The following describes two proteins that form a bound complex.

Residue-level contacts at the interface:
Residue E925 in protein 2 is in contact with residue M744 in protein 1 (closest heavy-atom distance 3.5 Å).
Residue K893 in protein 2 contacts residue R799 in protein 1 (closest heavy-atom distance 3.4 Å).
Residue A930 in protein 2 contacts residue D766 in protein 1 (closest heavy-atom distance 3.3 Å).
Residue R931 in protein 2 is in contact with residue E762 in protein 1 (closest heavy-atom distance 4.3 Å).
Residue S1012 in protein 2 is in contact with residue R707 in protein 1 (closest heavy-atom distance 4.1 Å).
Residue L953 in protein 2 is in contact with residue P715 in protein 1 (closest heavy-atom distance 3.8 Å).
Residue L953 in protein 2 contacts residue L719 in protein 1 (closest heavy-atom distance 3.9 Å).
Residue E925 in protein 2 is in contact with residue M768 in protein 1 (closest heavy-atom distance 4.3 Å).
Residue C981 in protein 2 interacts with residue P715 in protein 1 (closest heavy-atom distance 4.4 Å).
Residue Y889 in protein 2 is in contact with residue H795 in protein 1 (closest heavy-atom distance 4.1 Å).
Residue L953 in protein 2 interacts with residue S716 in protein 1 (closest heavy-atom distance 4.1 Å).
Residue D886 in protein 2 interacts with residue Y798 in protein 1 (closest heavy-atom distance 2.2 Å).
Residue M979 in protein 2 interacts with residue R710 in protein 1 (closest heavy-atom distance 3.8 Å).
Residue T923 in protein 2 interacts with residue M768 in protein 1 (closest heavy-atom distance 3.8 Å).
Residue L1013 in protein 2 is in contact with residue R707 in protein 1 (closest heavy-atom distance 3.3 Å).
Residue C927 in protein 2 contacts residue M744 in protein 1 (closest heavy-atom distance 3.6 Å).
Residue T958 in protein 2 interacts with residue P715 in protein 1 (closest heavy-atom distance 4.0 Å).
Residue E925 in protein 2 is in contact with residue M767 in protein 1 (closest heavy-atom distance 3.3 Å).
Residue Y889 in protein 2 is in contact with residue Y798 in protein 1 (closest heavy-atom distance 3.2 Å).
Residue R931 in protein 2 is in contact with residue M739 in protein 1 (closest heavy-atom distance 3.8 Å).
Residue G982 in protein 2 contacts residue R710 in protein 1 (closest heavy-atom distance 3.4 Å).
Residue K1005 in protein 2 interacts with residue R710 in protein 1 (closest heavy-atom distance 3.9 Å).
Residue A980 in protein 2 interacts with residue L719 in protein 1 (closest heavy-atom distance 3.9 Å).
Residue K1005 in protein 2 contacts residue E722 in protein 1 (closest heavy-atom distance 4.1 Å).
Residue R890 in protein 2 is in contact with residue Y798 in protein 1 (closest heavy-atom distance 3.4 Å).
Residue L1013 in protein 2 is in contact with residue S680 in protein 1 (closest heavy-atom distance 3.9 Å).
Residue C927 in protein 2 contacts residue D766 in protein 1 (closest heavy-atom distance 4.4 Å).
Residue A980 in protein 2 contacts residue R710 in protein 1 (closest heavy-atom distance 4.2 Å).
Residue R890 in protein 2 is in contact with residue R799 in protein 1 (closest heavy-atom distance 3.6 Å).
Residue S1012 in protein 2 interacts with residue E703 in protein 1 (closest heavy-atom distance 4.1 Å).
Residue R934 in protein 2 interacts with residue E762 in protein 1 (closest heavy-atom distance 3.8 Å).
Residue E887 in protein 2 contacts residue Y798 in protein 1 (closest heavy-atom distance 4.2 Å).
Residue V928 in protein 2 is in contact with residue L717 in protein 1 (closest heavy-atom distance 4.2 Å).
Residue V928 in protein 2 contacts residue I740 in protein 1 (closest heavy-atom distance 4.2 Å).
Residue G954 in protein 2 is in contact with residue S716 in protein 1 (closest heavy-atom distance 4.1 Å).
Residue C981 in protein 2 interacts with residue S713 in protein 1 (closest heavy-atom distance 4.5 Å).
Residue Q1014 in protein 2 contacts residue R660 in protein 1 (closest heavy-atom distance 4.2 Å).
Residue Y889 in protein 2 contacts residue R799 in protein 1 (closest heavy-atom distance 3.7 Å).
Residue D976 in protein 2 interacts with residue L719 in protein 1 (closest heavy-atom distance 4.1 Å).
Residue R934 in protein 2 is in contact with residue D766 in protein 1 (closest heavy-atom distance 2.4 Å).
Residue S1012 in protein 2 interacts with residue R677 in protein 1 (closest heavy-atom distance 3.9 Å).
Residue A922 in protein 2 is in contact with residue M768 in protein 1 (closest heavy-atom distance 3.2 Å).
Residue C927 in protein 2 is in contact with residue M763 in protein 1 (closest heavy-atom distance 4.2 Å).
Residue R931 in protein 2 is in contact with residue D766 in protein 1 (closest heavy-atom distance 3.9 Å).
Residue F984 in protein 2 contacts residue R710 in protein 1 (closest heavy-atom distance 4.2 Å).
Residue L1013 in protein 2 interacts with residue N681 in protein 1 (closest heavy-atom distance 2.8 Å).
Residue C927 in protein 2 contacts residue M739 in protein 1 (closest heavy-atom distance 3.9 Å).
Residue R931 in protein 2 is in contact with residue H736 in protein 1 (closest heavy-atom distance 3.7 Å).
Residue C981 in protein 2 is in contact with residue R710 in protein 1 (closest heavy-atom distance 3.5 Å).
Residue Q1014 in protein 2 interacts with residue R677 in protein 1 (closest heavy-atom distance 3.6 Å).
Residue E925 in protein 2 interacts with residue D766 in protein 1 (closest heavy-atom distance 3.2 Å).
Residue V928 in protein 2 is in contact with residue C720 in protein 1 (closest heavy-atom distance 3.7 Å).
Residue A980 in protein 2 is in contact with residue V718 in protein 1 (closest heavy-atom distance 4.1 Å).
Residue R931 in protein 2 contacts residue R759 in protein 1 (closest heavy-atom distance 3.4 Å).
Residue A922 in protein 2 is in contact with residue D766 in protein 1 (closest heavy-atom distance 3.2 Å).
Residue F1009 in protein 2 is in contact with residue R707 in protein 1 (closest heavy-atom distance 3.8 Å).
Residue A980 in protein 2 interacts with residue P715 in protein 1 (closest heavy-atom distance 3.8 Å).
Residue N1015 in protein 2 is in contact with residue N681 in protein 1 (closest heavy-atom distance 4.0 Å).
Residue V928 in protein 2 contacts residue S716 in protein 1 (closest heavy-atom distance 4.1 Å).
Residue S1012 in protein 2 is in contact with residue S680 in protein 1 (closest heavy-atom distance 4.2 Å).

Sequence of protein 1:
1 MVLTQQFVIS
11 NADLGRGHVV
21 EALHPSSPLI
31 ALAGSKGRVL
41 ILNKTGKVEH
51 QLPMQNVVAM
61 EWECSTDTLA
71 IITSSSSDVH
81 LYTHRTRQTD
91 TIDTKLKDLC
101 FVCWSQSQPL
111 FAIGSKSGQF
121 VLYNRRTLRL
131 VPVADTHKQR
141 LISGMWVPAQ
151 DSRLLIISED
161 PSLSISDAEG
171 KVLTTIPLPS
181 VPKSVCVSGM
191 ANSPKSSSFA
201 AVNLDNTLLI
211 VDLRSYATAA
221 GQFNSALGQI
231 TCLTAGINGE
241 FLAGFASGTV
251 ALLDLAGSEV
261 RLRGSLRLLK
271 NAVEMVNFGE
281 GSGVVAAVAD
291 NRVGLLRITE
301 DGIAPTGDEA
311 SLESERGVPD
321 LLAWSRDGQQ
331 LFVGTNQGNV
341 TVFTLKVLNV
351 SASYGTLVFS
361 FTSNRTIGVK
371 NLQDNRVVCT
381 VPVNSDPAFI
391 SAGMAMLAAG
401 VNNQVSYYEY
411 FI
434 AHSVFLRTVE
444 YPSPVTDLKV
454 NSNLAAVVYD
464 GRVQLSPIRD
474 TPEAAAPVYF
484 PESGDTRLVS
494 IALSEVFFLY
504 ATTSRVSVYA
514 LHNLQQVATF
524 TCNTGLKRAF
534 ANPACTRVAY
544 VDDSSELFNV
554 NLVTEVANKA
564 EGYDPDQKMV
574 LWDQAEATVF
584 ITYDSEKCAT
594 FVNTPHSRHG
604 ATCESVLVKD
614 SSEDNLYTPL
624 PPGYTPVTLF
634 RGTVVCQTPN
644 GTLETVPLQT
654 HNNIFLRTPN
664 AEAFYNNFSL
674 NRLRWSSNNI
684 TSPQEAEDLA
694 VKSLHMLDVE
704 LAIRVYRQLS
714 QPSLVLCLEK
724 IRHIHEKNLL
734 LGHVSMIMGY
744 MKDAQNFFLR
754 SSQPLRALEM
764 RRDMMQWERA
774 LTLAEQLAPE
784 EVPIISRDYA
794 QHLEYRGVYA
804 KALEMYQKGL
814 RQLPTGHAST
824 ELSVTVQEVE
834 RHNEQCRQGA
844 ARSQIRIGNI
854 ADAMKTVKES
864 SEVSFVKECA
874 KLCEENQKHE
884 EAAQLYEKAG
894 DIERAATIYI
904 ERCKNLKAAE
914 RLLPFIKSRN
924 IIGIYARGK

Sequence of protein 2:
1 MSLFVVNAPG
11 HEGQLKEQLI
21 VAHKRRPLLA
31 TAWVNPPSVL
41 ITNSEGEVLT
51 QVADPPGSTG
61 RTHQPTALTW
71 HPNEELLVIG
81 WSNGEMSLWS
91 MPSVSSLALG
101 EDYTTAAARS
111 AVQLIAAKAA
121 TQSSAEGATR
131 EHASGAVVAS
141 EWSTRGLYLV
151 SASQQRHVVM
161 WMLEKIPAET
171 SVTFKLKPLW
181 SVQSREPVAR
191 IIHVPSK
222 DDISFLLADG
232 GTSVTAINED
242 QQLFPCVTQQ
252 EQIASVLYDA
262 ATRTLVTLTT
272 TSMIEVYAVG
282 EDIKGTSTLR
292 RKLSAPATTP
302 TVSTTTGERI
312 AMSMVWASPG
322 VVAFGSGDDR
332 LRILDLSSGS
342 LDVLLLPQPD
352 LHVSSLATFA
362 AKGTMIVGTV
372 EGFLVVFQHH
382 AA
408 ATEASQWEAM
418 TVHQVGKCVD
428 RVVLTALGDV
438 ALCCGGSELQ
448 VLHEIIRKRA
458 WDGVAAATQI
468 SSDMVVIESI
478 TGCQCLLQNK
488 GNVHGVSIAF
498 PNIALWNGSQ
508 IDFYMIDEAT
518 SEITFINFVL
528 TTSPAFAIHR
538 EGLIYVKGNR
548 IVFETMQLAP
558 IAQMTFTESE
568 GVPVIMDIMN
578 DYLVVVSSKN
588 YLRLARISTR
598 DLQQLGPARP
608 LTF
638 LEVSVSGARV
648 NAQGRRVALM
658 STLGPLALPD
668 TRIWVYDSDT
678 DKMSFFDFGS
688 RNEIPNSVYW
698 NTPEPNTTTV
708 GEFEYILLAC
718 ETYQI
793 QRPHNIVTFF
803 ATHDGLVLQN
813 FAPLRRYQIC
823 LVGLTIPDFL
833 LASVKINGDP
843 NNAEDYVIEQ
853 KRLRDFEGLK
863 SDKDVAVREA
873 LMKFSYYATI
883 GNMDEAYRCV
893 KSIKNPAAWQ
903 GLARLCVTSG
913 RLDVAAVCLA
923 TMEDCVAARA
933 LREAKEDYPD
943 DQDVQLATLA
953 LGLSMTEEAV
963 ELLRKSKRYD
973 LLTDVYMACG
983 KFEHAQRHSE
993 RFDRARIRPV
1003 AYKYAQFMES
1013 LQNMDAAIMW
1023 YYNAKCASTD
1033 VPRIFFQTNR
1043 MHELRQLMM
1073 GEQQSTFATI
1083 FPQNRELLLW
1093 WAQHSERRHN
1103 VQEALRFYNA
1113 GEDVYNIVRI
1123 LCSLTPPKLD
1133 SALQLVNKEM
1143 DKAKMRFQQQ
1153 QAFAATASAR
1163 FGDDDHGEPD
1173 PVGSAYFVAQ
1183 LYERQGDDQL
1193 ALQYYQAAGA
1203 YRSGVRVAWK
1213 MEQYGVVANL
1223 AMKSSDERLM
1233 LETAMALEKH